The following describes two proteins that form a bound complex.

Sequence of the first protein:
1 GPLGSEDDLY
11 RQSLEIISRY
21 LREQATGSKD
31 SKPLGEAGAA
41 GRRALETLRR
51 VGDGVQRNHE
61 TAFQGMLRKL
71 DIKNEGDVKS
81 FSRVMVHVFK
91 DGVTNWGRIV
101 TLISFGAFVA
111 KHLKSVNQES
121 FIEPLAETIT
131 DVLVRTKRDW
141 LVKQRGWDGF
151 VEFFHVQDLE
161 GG

Sequence of the second protein:
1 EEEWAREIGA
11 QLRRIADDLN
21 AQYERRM

Residue-level contacts at the interface:
Residue V88 in the first protein is in contact with residue G9 in the second protein (closest heavy-atom distance 3.4 Å).
Residue G97 in the first protein is in contact with residue L19 in the second protein (closest heavy-atom distance 3.9 Å).
Residue V55 in the first protein interacts with residue I15 in the second protein (closest heavy-atom distance 4.3 Å).
Residue V51 in the first protein is in contact with residue L19 in the second protein (closest heavy-atom distance 3.7 Å).
Residue D91 in the first protein contacts residue D17 in the second protein (closest heavy-atom distance 4.9 Å).
Residue W96 in the first protein interacts with residue N20 in the second protein (closest heavy-atom distance 3.2 Å).
Residue H87 in the first protein is in contact with residue R13 in the second protein (closest heavy-atom distance 4.5 Å).
Residue D91 in the first protein contacts residue R13 in the second protein (closest heavy-atom distance 3.1 Å).
Residue V84 in the first protein contacts residue L12 in the second protein (closest heavy-atom distance 4.3 Å).
Residue M66 in the first protein is in contact with residue I8 in the second protein (closest heavy-atom distance 3.4 Å).
Residue N95 in the first protein interacts with residue N20 in the second protein (closest heavy-atom distance 3.0 Å).
Residue R98 in the first protein is in contact with residue R13 in the second protein (closest heavy-atom distance 3.1 Å).
Residue H59 in the first protein is in contact with residue I15 in the second protein (closest heavy-atom distance 3.7 Å).
Residue G97 in the first protein contacts residue A16 in the second protein (closest heavy-atom distance 3.4 Å).
Residue H87 in the first protein interacts with residue A5 in the second protein (closest heavy-atom distance 3.5 Å).
Residue F154 in the first protein is in contact with residue Y23 in the second protein (closest heavy-atom distance 3.4 Å).
Residue F153 in the first protein interacts with residue N20 in the second protein (closest heavy-atom distance 3.1 Å).
Residue Q157 in the first protein interacts with residue M27 in the second protein (closest heavy-atom distance 2.6 Å).
Residue F153 in the first protein contacts residue M27 in the second protein (closest heavy-atom distance 4.5 Å).
Residue V156 in the first protein contacts residue Y23 in the second protein (closest heavy-atom distance 4.6 Å).
Residue V51 in the first protein contacts residue Y23 in the second protein (closest heavy-atom distance 4.7 Å).
Residue L70 in the first protein is in contact with residue I8 in the second protein (closest heavy-atom distance 3.8 Å).
Residue Q157 in the first protein is in contact with residue R26 in the second protein (closest heavy-atom distance 3.9 Å).
Residue V100 in the first protein interacts with residue L19 in the second protein (closest heavy-atom distance 4.8 Å).
Residue H87 in the first protein is in contact with residue E2 in the second protein (closest heavy-atom distance 2.5 Å).
Residue V88 in the first protein contacts residue L12 in the second protein (closest heavy-atom distance 3.8 Å).
Residue M66 in the first protein is in contact with residue I15 in the second protein (closest heavy-atom distance 4.9 Å).
Residue F153 in the first protein interacts with residue Y23 in the second protein (closest heavy-atom distance 3.3 Å).
Residue F153 in the first protein is in contact with residue E24 in the second protein (closest heavy-atom distance 3.4 Å).
Residue M66 in the first protein is in contact with residue L12 in the second protein (closest heavy-atom distance 3.8 Å).
Residue M66 in the first protein interacts with residue Q11 in the second protein (closest heavy-atom distance 3.6 Å).
Residue F154 in the first protein interacts with residue N20 in the second protein (closest heavy-atom distance 3.2 Å).
Residue V156 in the first protein is in contact with residue M27 in the second protein (closest heavy-atom distance 4.0 Å).
Residue F63 in the first protein contacts residue L12 in the second protein (closest heavy-atom distance 3.6 Å).
Residue N95 in the first protein contacts residue D17 in the second protein (closest heavy-atom distance 4.9 Å).
Residue S80 in the first protein contacts residue W4 in the second protein (closest heavy-atom distance 4.0 Å).
Residue F63 in the first protein contacts residue Q11 in the second protein (closest heavy-atom distance 4.9 Å).
Residue H87 in the first protein is in contact with residue G9 in the second protein (closest heavy-atom distance 3.8 Å).
Residue L102 in the first protein is in contact with residue L12 in the second protein (closest heavy-atom distance 4.5 Å).
Residue F63 in the first protein interacts with residue I15 in the second protein (closest heavy-atom distance 3.7 Å).
Residue T101 in the first protein interacts with residue L12 in the second protein (closest heavy-atom distance 3.8 Å).
Residue V55 in the first protein is in contact with residue L19 in the second protein (closest heavy-atom distance 4.4 Å).
Residue V84 in the first protein contacts residue G9 in the second protein (closest heavy-atom distance 4.2 Å).
Residue L70 in the first protein interacts with residue W4 in the second protein (closest heavy-atom distance 3.8 Å).
Residue F105 in the first protein interacts with residue L12 in the second protein (closest heavy-atom distance 3.9 Å).
Residue K69 in the first protein is in contact with residue Q11 in the second protein (closest heavy-atom distance 5.0 Å).
Residue R98 in the first protein is in contact with residue D17 in the second protein (closest heavy-atom distance 2.5 Å).
Residue A62 in the first protein contacts residue I15 in the second protein (closest heavy-atom distance 4.8 Å).
Residue R98 in the first protein is in contact with residue A16 in the second protein (closest heavy-atom distance 3.4 Å).
Residue F105 in the first protein interacts with residue I8 in the second protein (closest heavy-atom distance 4.6 Å).
Residue H87 in the first protein interacts with residue R6 in the second protein (closest heavy-atom distance 3.4 Å).
Residue F154 in the first protein contacts residue L19 in the second protein (closest heavy-atom distance 3.9 Å).
Residue V84 in the first protein contacts residue I8 in the second protein (closest heavy-atom distance 3.9 Å).
Residue V88 in the first protein contacts residue R13 in the second protein (closest heavy-atom distance 3.3 Å).
Residue T101 in the first protein is in contact with residue I15 in the second protein (closest heavy-atom distance 4.2 Å).
Residue K69 in the first protein is in contact with residue I8 in the second protein (closest heavy-atom distance 4.0 Å).
Residue G97 in the first protein contacts residue N20 in the second protein (closest heavy-atom distance 2.9 Å).
Residue A62 in the first protein interacts with residue Q11 in the second protein (closest heavy-atom distance 3.5 Å).
Residue T101 in the first protein interacts with residue A16 in the second protein (closest heavy-atom distance 3.1 Å).